This data describes a binding interaction between two proteins.

Sequence of chain B:
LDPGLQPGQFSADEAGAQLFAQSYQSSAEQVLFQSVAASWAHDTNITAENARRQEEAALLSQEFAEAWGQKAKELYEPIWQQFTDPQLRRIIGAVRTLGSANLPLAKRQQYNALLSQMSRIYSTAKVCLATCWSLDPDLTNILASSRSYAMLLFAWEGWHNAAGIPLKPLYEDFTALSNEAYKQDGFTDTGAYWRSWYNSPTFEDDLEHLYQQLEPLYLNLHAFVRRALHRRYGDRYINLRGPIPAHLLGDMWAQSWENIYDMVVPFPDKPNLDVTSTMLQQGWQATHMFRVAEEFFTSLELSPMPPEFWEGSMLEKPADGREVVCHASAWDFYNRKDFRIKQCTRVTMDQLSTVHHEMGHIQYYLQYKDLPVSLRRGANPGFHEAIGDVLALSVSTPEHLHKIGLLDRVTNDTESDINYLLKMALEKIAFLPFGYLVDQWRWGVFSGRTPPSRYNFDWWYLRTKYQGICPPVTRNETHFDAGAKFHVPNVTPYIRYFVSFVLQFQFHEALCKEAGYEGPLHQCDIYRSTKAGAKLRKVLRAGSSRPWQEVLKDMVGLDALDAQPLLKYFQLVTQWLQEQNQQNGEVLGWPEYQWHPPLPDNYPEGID

Sequence of chain A:
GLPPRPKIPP

Contacts between the two chains:
Residue R381 in chain B interacts with residue K8 in chain A (closest heavy-atom distance 3.4 Å).
Residue H491 in chain B interacts with residue P10 in chain A (closest heavy-atom distance 3.0 Å).
Residue A332 in chain B interacts with residue I9 in chain A (closest heavy-atom distance 3.1 Å).
Residue H491 in chain B is in contact with residue I9 in chain A (closest heavy-atom distance 3.2 Å).
Residue Y501 in chain B is in contact with residue I9 in chain A (closest heavy-atom distance 2.7 Å).
Residue S333 in chain B contacts residue I9 in chain A (closest heavy-atom distance 3.5 Å).
Residue S333 in chain B is in contact with residue P7 in chain A (closest heavy-atom distance 3.9 Å).
Residue L98 in chain B interacts with residue G2 in chain A (closest heavy-atom distance 3.1 Å).
Residue V495 in chain B is in contact with residue R6 in chain A (closest heavy-atom distance 3.5 Å).
Residue F490 in chain B is in contact with residue I9 in chain A (closest heavy-atom distance 3.5 Å).
Residue E389 in chain B interacts with residue K8 in chain A (closest heavy-atom distance 3.9 Å).
Residue E389 in chain B interacts with residue I9 in chain A (closest heavy-atom distance 3.1 Å).
Residue H365 in chain B interacts with residue K8 in chain A (closest heavy-atom distance 3.4 Å).
Residue H331 in chain B interacts with residue P11 in chain A (closest heavy-atom distance 4.1 Å).
Residue T496 in chain B contacts residue R6 in chain A (closest heavy-atom distance 3.9 Å).
Residue A334 in chain B is in contact with residue P7 in chain A (closest heavy-atom distance 3.7 Å).
Residue R500 in chain B contacts residue K8 in chain A (closest heavy-atom distance 3.7 Å).
Residue N494 in chain B contacts residue R6 in chain A (closest heavy-atom distance 2.9 Å).
Residue F435 in chain B is in contact with residue P11 in chain A (closest heavy-atom distance 3.6 Å).
Residue L32 in chain B is in contact with residue P4 in chain A (closest heavy-atom distance 3.8 Å).
Residue S333 in chain B is in contact with residue K8 in chain A (closest heavy-atom distance 3.1 Å).
Residue L115 in chain B contacts residue L3 in chain A (closest heavy-atom distance 4.0 Å).
Residue T496 in chain B contacts residue I9 in chain A (closest heavy-atom distance 3.8 Å).
Residue Y111 in chain B contacts residue L3 in chain A (closest heavy-atom distance 4.3 Å).
Residue H491 in chain B contacts residue P11 in chain A (closest heavy-atom distance 3.3 Å).
Residue H361 in chain B contacts residue P10 in chain A (closest heavy-atom distance 3.6 Å).
Residue A58 in chain B interacts with residue L3 in chain A (closest heavy-atom distance 3.6 Å).
Residue H331 in chain B is in contact with residue I9 in chain A (closest heavy-atom distance 3.6 Å).
Residue T358 in chain B interacts with residue P10 in chain A (closest heavy-atom distance 4.0 Å).
Residue K489 in chain B interacts with residue P11 in chain A (closest heavy-atom distance 2.8 Å).
Residue Y369 in chain B contacts residue K8 in chain A (closest heavy-atom distance 3.1 Å).
Residue A101 in chain B interacts with residue G2 in chain A (closest heavy-atom distance 4.2 Å).
Residue Q259 in chain B is in contact with residue P11 in chain A (closest heavy-atom distance 3.1 Å).
Residue Y338 in chain B interacts with residue P5 in chain A (closest heavy-atom distance 3.5 Å).
Residue A332 in chain B interacts with residue P10 in chain A (closest heavy-atom distance 2.9 Å).
Residue S61 in chain B contacts residue G2 in chain A (closest heavy-atom distance 3.4 Å).
Residue E362 in chain B contacts residue I9 in chain A (closest heavy-atom distance 3.4 Å).
Residue S35 in chain B interacts with residue P4 in chain A (closest heavy-atom distance 2.9 Å).
Residue W335 in chain B is in contact with residue P7 in chain A (closest heavy-atom distance 3.7 Å).
Residue Q62 in chain B interacts with residue G2 in chain A (closest heavy-atom distance 3.5 Å).
Residue A65 in chain B is in contact with residue G2 in chain A (closest heavy-atom distance 4.0 Å).
Residue V36 in chain B contacts residue P4 in chain A (closest heavy-atom distance 4.0 Å).
Residue R381 in chain B contacts residue P5 in chain A (closest heavy-atom distance 2.9 Å).
Residue Y501 in chain B interacts with residue P10 in chain A (closest heavy-atom distance 3.5 Å).
Residue Y498 in chain B is in contact with residue P11 in chain A (closest heavy-atom distance 2.7 Å).
Residue Y501 in chain B interacts with residue P11 in chain A (closest heavy-atom distance 3.3 Å).
Residue E362 in chain B is in contact with residue P10 in chain A (closest heavy-atom distance 2.9 Å).
Residue P385 in chain B is in contact with residue K8 in chain A (closest heavy-atom distance 4.4 Å).
Residue A332 in chain B is in contact with residue K8 in chain A (closest heavy-atom distance 4.3 Å).
Residue E362 in chain B contacts residue K8 in chain A (closest heavy-atom distance 2.9 Å).
Residue S61 in chain B contacts residue P4 in chain A (closest heavy-atom distance 4.0 Å).
Residue H361 in chain B interacts with residue I9 in chain A (closest heavy-atom distance 3.5 Å).
Residue S100 in chain B contacts residue G2 in chain A (closest heavy-atom distance 3.7 Å).
Residue Q62 in chain B is in contact with residue L3 in chain A (closest heavy-atom distance 3.8 Å).
Residue H331 in chain B contacts residue P10 in chain A (closest heavy-atom distance 3.0 Å).
Residue S100 in chain B interacts with residue L3 in chain A (closest heavy-atom distance 4.2 Å).
Residue H388 in chain B interacts with residue K8 in chain A (closest heavy-atom distance 3.8 Å).
Residue H365 in chain B contacts residue I9 in chain A (closest heavy-atom distance 3.8 Å).
Residue A334 in chain B is in contact with residue K8 in chain A (closest heavy-atom distance 2.7 Å).
Residue H361 in chain B is in contact with residue P11 in chain A (closest heavy-atom distance 4.2 Å).